Sequence of protein 1:
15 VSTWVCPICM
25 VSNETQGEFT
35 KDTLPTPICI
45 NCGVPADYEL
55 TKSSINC

These two protein chains interact to form a complex.

Sequence of protein 2:
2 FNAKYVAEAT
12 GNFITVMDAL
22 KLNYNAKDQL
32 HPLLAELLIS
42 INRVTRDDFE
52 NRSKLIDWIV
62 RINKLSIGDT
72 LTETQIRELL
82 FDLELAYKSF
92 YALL

Residue-level contacts at the interface:
Residue R47 in protein 2 contacts residue M24 in protein 1 (closest heavy-atom distance 4.6 Å).
Residue R47 in protein 2 interacts with residue L54 in protein 1 (closest heavy-atom distance 3.6 Å).
Residue I60 in protein 2 is in contact with residue V48 in protein 1 (closest heavy-atom distance 3.6 Å).
Residue N64 in protein 2 is in contact with residue N45 in protein 1 (closest heavy-atom distance 3.1 Å).
Residue H32 in protein 2 interacts with residue C46 in protein 1 (closest heavy-atom distance 2.6 Å).
Residue V61 in protein 2 is in contact with residue C23 in protein 1 (closest heavy-atom distance 4.5 Å).
Residue N64 in protein 2 interacts with residue G47 in protein 1 (closest heavy-atom distance 3.5 Å).
Residue N64 in protein 2 contacts residue I44 in protein 1 (closest heavy-atom distance 4.2 Å).
Residue I60 in protein 2 interacts with residue C46 in protein 1 (closest heavy-atom distance 4.1 Å).
Residue N64 in protein 2 contacts residue C46 in protein 1 (closest heavy-atom distance 3.5 Å).
Residue I40 in protein 2 interacts with residue I22 in protein 1 (closest heavy-atom distance 3.8 Å).
Residue V61 in protein 2 contacts residue C46 in protein 1 (closest heavy-atom distance 4.0 Å).
Residue R47 in protein 2 contacts residue P21 in protein 1 (closest heavy-atom distance 3.3 Å).
Residue I40 in protein 2 interacts with residue V48 in protein 1 (closest heavy-atom distance 3.7 Å).
Residue L39 in protein 2 interacts with residue I22 in protein 1 (closest heavy-atom distance 3.8 Å).
Residue R44 in protein 2 interacts with residue D51 in protein 1 (closest heavy-atom distance 2.9 Å).
Residue K65 in protein 2 interacts with residue N45 in protein 1 (closest heavy-atom distance 3.7 Å).
Residue A36 in protein 2 contacts residue V48 in protein 1 (closest heavy-atom distance 3.8 Å).
Residue R44 in protein 2 is in contact with residue L54 in protein 1 (closest heavy-atom distance 4.5 Å).
Residue I40 in protein 2 interacts with residue L54 in protein 1 (closest heavy-atom distance 3.9 Å).
Residue N43 in protein 2 interacts with residue P21 in protein 1 (closest heavy-atom distance 3.9 Å).
Residue I40 in protein 2 interacts with residue P49 in protein 1 (closest heavy-atom distance 4.1 Å).
Residue H32 in protein 2 interacts with residue V48 in protein 1 (closest heavy-atom distance 4.1 Å).
Residue I40 in protein 2 is in contact with residue D51 in protein 1 (closest heavy-atom distance 4.2 Å).
Residue A36 in protein 2 is in contact with residue I22 in protein 1 (closest heavy-atom distance 5.0 Å).
Residue V61 in protein 2 interacts with residue N45 in protein 1 (closest heavy-atom distance 3.6 Å).
Residue N64 in protein 2 is in contact with residue C43 in protein 1 (closest heavy-atom distance 4.9 Å).
Residue R53 in protein 2 is in contact with residue P21 in protein 1 (closest heavy-atom distance 4.5 Å).
Residue R53 in protein 2 interacts with residue I22 in protein 1 (closest heavy-atom distance 4.8 Å).
Residue N43 in protein 2 interacts with residue L54 in protein 1 (closest heavy-atom distance 3.8 Å).
Residue I60 in protein 2 interacts with residue I22 in protein 1 (closest heavy-atom distance 4.7 Å).
Residue H32 in protein 2 is in contact with residue G47 in protein 1 (closest heavy-atom distance 3.2 Å).
Residue I57 in protein 2 contacts residue I22 in protein 1 (closest heavy-atom distance 3.4 Å).
Residue N43 in protein 2 interacts with residue I22 in protein 1 (closest heavy-atom distance 4.1 Å).
Residue I57 in protein 2 interacts with residue C23 in protein 1 (closest heavy-atom distance 4.0 Å).